Contacts between the two chains:
Residue Q47 in protein 1 contacts residue F51 in protein 2 (closest heavy-atom distance 3.7 Å).
Residue F21 in protein 1 is in contact with residue F21 in protein 2 (closest heavy-atom distance 3.5 Å).
Residue L90 in protein 1 contacts residue S91 in protein 2 (closest heavy-atom distance 3.3 Å).
Residue V7 in protein 1 interacts with residue L10 in protein 2 (closest heavy-atom distance 3.6 Å).
Residue L111 in protein 1 contacts residue R112 in protein 2 (closest heavy-atom distance 3.8 Å).
Residue Q47 in protein 1 is in contact with residue Q47 in protein 2 (closest heavy-atom distance 2.6 Å).
Residue R94 in protein 1 is in contact with residue D93 in protein 2 (closest heavy-atom distance 2.7 Å).
Residue L43 in protein 1 contacts residue I44 in protein 2 (closest heavy-atom distance 3.6 Å).
Residue L97 in protein 1 interacts with residue L98 in protein 2 (closest heavy-atom distance 3.8 Å).
Residue K101 in protein 1 interacts with residue E100 in protein 2 (closest heavy-atom distance 3.8 Å).
Residue L86 in protein 1 contacts residue I87 in protein 2 (closest heavy-atom distance 3.8 Å).
Residue K18 in protein 1 is in contact with residue F21 in protein 2 (closest heavy-atom distance 3.6 Å).
Residue D93 in protein 1 is in contact with residue R94 in protein 2 (closest heavy-atom distance 2.8 Å).
Residue R94 in protein 1 interacts with residue L90 in protein 2 (closest heavy-atom distance 3.6 Å).
Residue E17 in protein 1 is in contact with residue F21 in protein 2 (closest heavy-atom distance 3.6 Å).
Residue K72 in protein 1 contacts residue M77 in protein 2 (closest heavy-atom distance 3.4 Å).
Residue I87 in protein 1 interacts with residue L86 in protein 2 (closest heavy-atom distance 3.7 Å).
Residue K32 in protein 1 interacts with residue E29 in protein 2 (closest heavy-atom distance 2.5 Å).
Residue L90 in protein 1 contacts residue R94 in protein 2 (closest heavy-atom distance 3.6 Å).
Residue S70 in protein 1 interacts with residue L69 in protein 2 (closest heavy-atom distance 3.5 Å).
Residue E100 in protein 1 interacts with residue K101 in protein 2 (closest heavy-atom distance 3.4 Å).
Residue K32 in protein 1 is in contact with residue K32 in protein 2 (closest heavy-atom distance 3.6 Å).
Residue I66 in protein 1 contacts residue I66 in protein 2 (closest heavy-atom distance 3.4 Å).
Residue L73 in protein 1 is in contact with residue L73 in protein 2 (closest heavy-atom distance 3.3 Å).
Residue T76 in protein 1 contacts residue T76 in protein 2 (closest heavy-atom distance 3.4 Å).
Residue Q28 in protein 1 interacts with residue E29 in protein 2 (closest heavy-atom distance 3.2 Å).
Residue T76 in protein 1 contacts residue Q80 in protein 2 (closest heavy-atom distance 3.5 Å).
Residue M36 in protein 1 is in contact with residue M36 in protein 2 (closest heavy-atom distance 3.5 Å).
Residue R94 in protein 1 is in contact with residue L97 in protein 2 (closest heavy-atom distance 3.7 Å).
Residue L6 in protein 1 interacts with residue V7 in protein 2 (closest heavy-atom distance 3.5 Å).
Residue Q79 in protein 1 is in contact with residue Q80 in protein 2 (closest heavy-atom distance 3.8 Å).
Residue F21 in protein 1 is in contact with residue L25 in protein 2 (closest heavy-atom distance 3.6 Å).
Residue K59 in protein 1 is in contact with residue R61 in protein 2 (closest heavy-atom distance 3.1 Å).
Residue I66 in protein 1 interacts with residue I65 in protein 2 (closest heavy-atom distance 3.5 Å).
Residue V7 in protein 1 is in contact with residue L6 in protein 2 (closest heavy-atom distance 3.8 Å).
Residue L14 in protein 1 contacts residue L14 in protein 2 (closest heavy-atom distance 3.8 Å).
Residue E3 in protein 1 is in contact with residue V7 in protein 2 (closest heavy-atom distance 3.6 Å).
Residue L25 in protein 1 contacts residue L25 in protein 2 (closest heavy-atom distance 3.6 Å).
Residue L55 in protein 1 interacts with residue L55 in protein 2 (closest heavy-atom distance 3.6 Å).
Residue V108 in protein 1 interacts with residue V108 in protein 2 (closest heavy-atom distance 3.5 Å).
Residue I87 in protein 1 interacts with residue I87 in protein 2 (closest heavy-atom distance 3.4 Å).
Residue Q28 in protein 1 is in contact with residue Q28 in protein 2 (closest heavy-atom distance 3.2 Å).
Residue E107 in protein 1 interacts with residue R112 in protein 2 (closest heavy-atom distance 2.7 Å).
Residue E17 in protein 1 contacts residue K18 in protein 2 (closest heavy-atom distance 3.3 Å).
Residue K72 in protein 1 is in contact with residue L73 in protein 2 (closest heavy-atom distance 3.7 Å).
Residue L43 in protein 1 contacts residue L43 in protein 2 (closest heavy-atom distance 3.6 Å).
Residue L69 in protein 1 interacts with residue L73 in protein 2 (closest heavy-atom distance 3.6 Å).
Residue L10 in protein 1 is in contact with residue V7 in protein 2 (closest heavy-atom distance 3.6 Å).
Residue R112 in protein 1 is in contact with residue E107 in protein 2 (closest heavy-atom distance 3.3 Å).
Residue R112 in protein 1 is in contact with residue L111 in protein 2 (closest heavy-atom distance 3.7 Å).
Residue L104 in protein 1 is in contact with residue K101 in protein 2 (closest heavy-atom distance 3.6 Å).
Residue L73 in protein 1 is in contact with residue T76 in protein 2 (closest heavy-atom distance 3.6 Å).
Residue R94 in protein 1 interacts with residue R94 in protein 2 (closest heavy-atom distance 3.8 Å).
Residue Q28 in protein 1 interacts with residue L25 in protein 2 (closest heavy-atom distance 2.9 Å).
Residue R40 in protein 1 contacts residue V39 in protein 2 (closest heavy-atom distance 3.7 Å).
Residue V7 in protein 1 interacts with residue V7 in protein 2 (closest heavy-atom distance 3.6 Å).
Residue K32 in protein 1 interacts with residue N33 in protein 2 (closest heavy-atom distance 2.8 Å).
Residue R31 in protein 1 interacts with residue E29 in protein 2 (closest heavy-atom distance 2.8 Å).
Residue F51 in protein 1 interacts with residue F51 in protein 2 (closest heavy-atom distance 3.6 Å).
Residue E29 in protein 1 is in contact with residue K32 in protein 2 (closest heavy-atom distance 2.7 Å).

Sequence of protein 2:
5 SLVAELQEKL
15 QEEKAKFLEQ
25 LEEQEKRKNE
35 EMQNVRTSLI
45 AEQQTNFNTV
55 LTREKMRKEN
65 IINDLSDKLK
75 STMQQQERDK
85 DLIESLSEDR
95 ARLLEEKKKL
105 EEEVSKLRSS

Sequence of protein 1:
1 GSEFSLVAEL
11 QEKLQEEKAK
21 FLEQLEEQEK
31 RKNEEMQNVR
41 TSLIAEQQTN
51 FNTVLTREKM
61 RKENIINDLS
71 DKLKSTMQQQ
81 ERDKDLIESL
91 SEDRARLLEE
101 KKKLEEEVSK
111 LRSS

These two protein chains interact to form a complex.